Sequence of chain A:
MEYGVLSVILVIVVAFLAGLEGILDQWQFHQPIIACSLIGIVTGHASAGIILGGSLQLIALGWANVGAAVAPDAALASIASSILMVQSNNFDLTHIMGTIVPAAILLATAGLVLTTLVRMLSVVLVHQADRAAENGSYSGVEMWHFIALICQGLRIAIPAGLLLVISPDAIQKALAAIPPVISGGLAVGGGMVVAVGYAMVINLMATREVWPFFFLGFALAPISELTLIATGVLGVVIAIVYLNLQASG

The following describes two proteins that form a bound complex.

Sequence of chain B:
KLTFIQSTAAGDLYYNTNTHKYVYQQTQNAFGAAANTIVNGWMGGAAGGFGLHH

Interface contacts:
Residue P102 in chain A interacts with residue L13 in chain B (closest heavy-atom distance 3.6 Å).
Residue S183 in chain A is in contact with residue Y22 in chain B (closest heavy-atom distance 3.2 Å).
Residue M205 in chain A contacts residue A47 in chain B (closest heavy-atom distance 3.9 Å).
Residue P102 in chain A contacts residue Y22 in chain B (closest heavy-atom distance 3.6 Å).
Residue G232 in chain A contacts residue M43 in chain B (closest heavy-atom distance 3.6 Å).
Residue A176 in chain A interacts with residue Y22 in chain B (closest heavy-atom distance 4.6 Å).
Residue P102 in chain A contacts residue V23 in chain B (closest heavy-atom distance 4.3 Å).
Residue L61 in chain A is in contact with residue A33 in chain B (closest heavy-atom distance 4.1 Å).
Residue G98 in chain A is in contact with residue Y22 in chain B (closest heavy-atom distance 4.5 Å).
Residue L61 in chain A is in contact with residue A34 in chain B (closest heavy-atom distance 4.0 Å).
Residue G184 in chain A interacts with residue F4 in chain B (closest heavy-atom distance 4.4 Å).
Residue G62 in chain A is in contact with residue A9 in chain B (closest heavy-atom distance 4.7 Å).
Residue L58 in chain A interacts with residue Q28 in chain B (closest heavy-atom distance 4.4 Å).
Residue L58 in chain A is in contact with residue A33 in chain B (closest heavy-atom distance 4.5 Å).
Residue L204 in chain A contacts residue H53 in chain B (closest heavy-atom distance 4.2 Å).
Residue L58 in chain A interacts with residue Q26 in chain B (closest heavy-atom distance 3.9 Å).
Residue L61 in chain A interacts with residue A9 in chain B (closest heavy-atom distance 3.1 Å).
Residue G184 in chain A contacts residue I5 in chain B (closest heavy-atom distance 4.0 Å).
Residue V101 in chain A contacts residue Y24 in chain B (closest heavy-atom distance 3.5 Å).
Residue I59 in chain A contacts residue A10 in chain B (closest heavy-atom distance 4.0 Å).
Residue P180 in chain A is in contact with residue Y15 in chain B (closest heavy-atom distance 3.4 Å).
Residue A187 in chain A is in contact with residue I5 in chain B (closest heavy-atom distance 3.2 Å).
Residue M205 in chain A contacts residue G49 in chain B (closest heavy-atom distance 4.1 Å).
Residue L106 in chain A contacts residue L13 in chain B (closest heavy-atom distance 3.6 Å).
Residue T109 in chain A interacts with residue Q6 in chain B (closest heavy-atom distance 3.2 Å).
Residue P180 in chain A is in contact with residue Y22 in chain B (closest heavy-atom distance 4.3 Å).
Residue W63 in chain A interacts with residue T8 in chain B (closest heavy-atom distance 4.5 Å).
Residue P179 in chain A interacts with residue Y22 in chain B (closest heavy-atom distance 4.0 Å).
Residue I229 in chain A is in contact with residue V39 in chain B (closest heavy-atom distance 3.6 Å).
Residue M97 in chain A contacts residue Y24 in chain B (closest heavy-atom distance 4.2 Å).
Residue M205 in chain A interacts with residue H53 in chain B (closest heavy-atom distance 4.3 Å).
Residue I59 in chain A interacts with residue Y24 in chain B (closest heavy-atom distance 3.6 Å).
Residue V201 in chain A interacts with residue A47 in chain B (closest heavy-atom distance 4.7 Å).
Residue I105 in chain A interacts with residue Q6 in chain B (closest heavy-atom distance 3.4 Å).
Residue I229 in chain A interacts with residue M43 in chain B (closest heavy-atom distance 4.8 Å).
Residue L58 in chain A is in contact with residue N29 in chain B (closest heavy-atom distance 4.4 Å).
Residue L175 in chain A contacts residue Y22 in chain B (closest heavy-atom distance 3.6 Å).
Residue M205 in chain A is in contact with residue G48 in chain B (closest heavy-atom distance 4.2 Å).
Residue I59 in chain A is in contact with residue A9 in chain B (closest heavy-atom distance 4.0 Å).
Residue V201 in chain A interacts with residue G48 in chain B (closest heavy-atom distance 4.5 Å).
Residue L106 in chain A interacts with residue Y22 in chain B (closest heavy-atom distance 4.4 Å).
Residue I105 in chain A contacts residue L13 in chain B (closest heavy-atom distance 4.1 Å).
Residue G62 in chain A is in contact with residue T37 in chain B (closest heavy-atom distance 3.4 Å).
Residue L58 in chain A is in contact with residue A30 in chain B (closest heavy-atom distance 3.8 Å).
Residue A176 in chain A interacts with residue H20 in chain B (closest heavy-atom distance 3.8 Å).
Residue I178 in chain A contacts residue Y22 in chain B (closest heavy-atom distance 3.2 Å).
Residue L58 in chain A is in contact with residue A10 in chain B (closest heavy-atom distance 3.7 Å).
Residue A187 in chain A is in contact with residue F4 in chain B (closest heavy-atom distance 3.9 Å).
Residue P102 in chain A is in contact with residue Y24 in chain B (closest heavy-atom distance 3.7 Å).
Residue S183 in chain A interacts with residue I5 in chain B (closest heavy-atom distance 3.3 Å).
Residue L228 in chain A contacts residue N40 in chain B (closest heavy-atom distance 3.6 Å).
Residue L58 in chain A interacts with residue A9 in chain B (closest heavy-atom distance 3.3 Å).
Residue W63 in chain A is in contact with residue Q6 in chain B (closest heavy-atom distance 4.6 Å).
Residue L61 in chain A interacts with residue T37 in chain B (closest heavy-atom distance 3.7 Å).
Residue I105 in chain A interacts with residue T8 in chain B (closest heavy-atom distance 4.2 Å).
Residue I59 in chain A contacts residue T8 in chain B (closest heavy-atom distance 3.7 Å).
Residue I105 in chain A contacts residue Y24 in chain B (closest heavy-atom distance 3.7 Å).
Residue A176 in chain A is in contact with residue Y15 in chain B (closest heavy-atom distance 4.7 Å).
Residue L228 in chain A is in contact with residue V39 in chain B (closest heavy-atom distance 3.6 Å).
Residue L228 in chain A contacts residue M43 in chain B (closest heavy-atom distance 3.2 Å).